Sequence of chain A:
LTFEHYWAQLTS

The following describes two proteins that form a bound complex.

Residue-level contacts at the interface:
Residue Q49 in chain B is in contact with residue E4 in chain A (closest heavy-atom distance 4.2 Å).
Residue H50 in chain B contacts residue Y6 in chain A (closest heavy-atom distance 3.6 Å).
Residue Q49 in chain B is in contact with residue Y6 in chain A (closest heavy-atom distance 3.9 Å).
Residue M31 in chain B contacts residue L10 in chain A (closest heavy-atom distance 3.7 Å).
Residue I38 in chain B interacts with residue W7 in chain A (closest heavy-atom distance 3.9 Å).
Residue Q49 in chain B contacts residue L1 in chain A (closest heavy-atom distance 3.5 Å).
Residue L76 in chain B contacts residue W7 in chain A (closest heavy-atom distance 3.6 Å).
Residue V70 in chain B interacts with residue W7 in chain A (closest heavy-atom distance 3.9 Å).
Residue M39 in chain B contacts residue F3 in chain A (closest heavy-atom distance 3.2 Å).
Residue K28 in chain B contacts residue S12 in chain A (closest heavy-atom distance 3.1 Å).
Residue M31 in chain B interacts with residue W7 in chain A (closest heavy-atom distance 2.9 Å).
Residue M39 in chain B is in contact with residue W7 in chain A (closest heavy-atom distance 4.9 Å).
Residue L76 in chain B interacts with residue L10 in chain A (closest heavy-atom distance 3.8 Å).
Residue G35 in chain B interacts with residue F3 in chain A (closest heavy-atom distance 3.5 Å).
Residue Q49 in chain B is in contact with residue T2 in chain A (closest heavy-atom distance 3.2 Å).
Residue G35 in chain B is in contact with residue W7 in chain A (closest heavy-atom distance 3.4 Å).
Residue V70 in chain B contacts residue Y6 in chain A (closest heavy-atom distance 3.5 Å).
Residue Y77 in chain B interacts with residue L10 in chain A (closest heavy-atom distance 3.4 Å).
Residue V52 in chain B interacts with residue F3 in chain A (closest heavy-atom distance 3.8 Å).
Residue L34 in chain B is in contact with residue W7 in chain A (closest heavy-atom distance 3.9 Å).
Residue K71 in chain B interacts with residue Y6 in chain A (closest heavy-atom distance 3.6 Å).
Residue V70 in chain B contacts residue L10 in chain A (closest heavy-atom distance 3.7 Å).
Residue F68 in chain B is in contact with residue W7 in chain A (closest heavy-atom distance 4.3 Å).
Residue P73 in chain B interacts with residue L10 in chain A (closest heavy-atom distance 3.9 Å).
Residue V70 in chain B is in contact with residue F3 in chain A (closest heavy-atom distance 4.0 Å).
Residue H32 in chain B is in contact with residue W7 in chain A (closest heavy-atom distance 4.7 Å).
Residue Y44 in chain B contacts residue F3 in chain A (closest heavy-atom distance 3.8 Å).
Residue K28 in chain B interacts with residue T11 in chain A (closest heavy-atom distance 4.6 Å).
Residue Q49 in chain B contacts residue F3 in chain A (closest heavy-atom distance 2.8 Å).
Residue M39 in chain B is in contact with residue E4 in chain A (closest heavy-atom distance 3.3 Å).
Residue I38 in chain B contacts residue F3 in chain A (closest heavy-atom distance 3.4 Å).
Residue M31 in chain B interacts with residue T11 in chain A (closest heavy-atom distance 3.7 Å).

Sequence of chain B:
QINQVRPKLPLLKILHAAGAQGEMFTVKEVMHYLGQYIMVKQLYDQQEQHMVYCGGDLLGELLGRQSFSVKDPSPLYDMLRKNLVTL